Sequence of chain B:
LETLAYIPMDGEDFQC

Sequence of chain A:
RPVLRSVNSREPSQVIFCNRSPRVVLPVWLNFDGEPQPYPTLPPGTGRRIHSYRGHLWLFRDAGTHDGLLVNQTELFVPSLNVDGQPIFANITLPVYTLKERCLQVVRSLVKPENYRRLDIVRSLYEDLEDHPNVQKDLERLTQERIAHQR

The following describes two proteins that form a bound complex.

Contacts between the two chains:
Residue R16 in chain A contacts residue L7 in chain B (closest heavy-atom distance 3.7 Å).
Residue H57 in chain A interacts with residue Y10 in chain B (closest heavy-atom distance 2.8 Å).
Residue G51 in chain A interacts with residue Q19 in chain B (closest heavy-atom distance 3.4 Å).
Residue Y45 in chain A interacts with residue I11 in chain B (closest heavy-atom distance 4.7 Å).
Residue R16 in chain A interacts with residue E5 in chain B (closest heavy-atom distance 2.9 Å).
Residue N14 in chain A interacts with residue E5 in chain B (closest heavy-atom distance 3.1 Å).
Residue F38 in chain A interacts with residue L7 in chain B (closest heavy-atom distance 3.4 Å).
Residue W35 in chain A contacts residue L7 in chain B (closest heavy-atom distance 4.8 Å).
Residue Y59 in chain A interacts with residue L7 in chain B (closest heavy-atom distance 3.7 Å).
Residue G53 in chain A contacts residue F18 in chain B (closest heavy-atom distance 2.7 Å).
Residue R26 in chain A is in contact with residue C20 in chain B (closest heavy-atom distance 2.7 Å).
Residue I56 in chain A interacts with residue I11 in chain B (closest heavy-atom distance 3.8 Å).
Residue R55 in chain A is in contact with residue F18 in chain B (closest heavy-atom distance 4.3 Å).
Residue F38 in chain A interacts with residue T6 in chain B (closest heavy-atom distance 3.5 Å).
Residue T52 in chain A is in contact with residue F18 in chain B (closest heavy-atom distance 3.4 Å).
Residue R16 in chain A contacts residue T6 in chain B (closest heavy-atom distance 4.9 Å).
Residue R55 in chain A is in contact with residue G15 in chain B (closest heavy-atom distance 3.9 Å).
Residue Y45 in chain A contacts residue Y10 in chain B (closest heavy-atom distance 4.4 Å).
Residue H62 in chain A contacts residue L7 in chain B (closest heavy-atom distance 3.1 Å).
Residue C24 in chain A interacts with residue C20 in chain B (closest heavy-atom distance 2.0 Å).
Residue Y59 in chain A contacts residue Y10 in chain B (closest heavy-atom distance 3.6 Å).
Residue N14 in chain A contacts residue L7 in chain B (closest heavy-atom distance 3.2 Å).
Residue R54 in chain A interacts with residue I11 in chain B (closest heavy-atom distance 3.8 Å).
Residue W35 in chain A is in contact with residue A8 in chain B (closest heavy-atom distance 3.7 Å).
Residue N97 in chain A is in contact with residue C20 in chain B (closest heavy-atom distance 5.0 Å).
Residue R55 in chain A interacts with residue D14 in chain B (closest heavy-atom distance 2.7 Å).
Residue N25 in chain A interacts with residue C20 in chain B (closest heavy-atom distance 4.6 Å).
Residue G51 in chain A contacts residue F18 in chain B (closest heavy-atom distance 4.0 Å).
Residue I56 in chain A contacts residue Y10 in chain B (closest heavy-atom distance 3.6 Å).
Residue R54 in chain A contacts residue F18 in chain B (closest heavy-atom distance 3.8 Å).
Residue H57 in chain A interacts with residue P12 in chain B (closest heavy-atom distance 3.6 Å).
Residue T52 in chain A interacts with residue D17 in chain B (closest heavy-atom distance 4.9 Å).
Residue H57 in chain A interacts with residue I11 in chain B (closest heavy-atom distance 4.8 Å).
Residue P49 in chain A is in contact with residue D17 in chain B (closest heavy-atom distance 4.6 Å).
Residue Y45 in chain A is in contact with residue A8 in chain B (closest heavy-atom distance 4.0 Å).
Residue L48 in chain A is in contact with residue D17 in chain B (closest heavy-atom distance 4.6 Å).
Residue T52 in chain A contacts residue Q19 in chain B (closest heavy-atom distance 4.7 Å).
Residue G53 in chain A interacts with residue Q19 in chain B (closest heavy-atom distance 4.5 Å).
Residue G53 in chain A contacts residue E16 in chain B (closest heavy-atom distance 4.5 Å).
Residue R55 in chain A is in contact with residue I11 in chain B (closest heavy-atom distance 4.0 Å).
Residue G51 in chain A is in contact with residue C20 in chain B (closest heavy-atom distance 2.9 Å).
Residue R55 in chain A interacts with residue P12 in chain B (closest heavy-atom distance 3.4 Å).
Residue I56 in chain A is in contact with residue P12 in chain B (closest heavy-atom distance 4.2 Å).
Residue H62 in chain A interacts with residue A8 in chain B (closest heavy-atom distance 4.5 Å).
Residue I22 in chain A interacts with residue F18 in chain B (closest heavy-atom distance 3.8 Å).
Residue N14 in chain A interacts with residue L4 in chain B (closest heavy-atom distance 4.3 Å).
Residue G53 in chain A is in contact with residue C20 in chain B (closest heavy-atom distance 3.6 Å).
Residue Y59 in chain A contacts residue A8 in chain B (closest heavy-atom distance 3.5 Å).
Residue T52 in chain A interacts with residue C20 in chain B (closest heavy-atom distance 3.8 Å).
Residue P46 in chain A interacts with residue I11 in chain B (closest heavy-atom distance 4.2 Å).
Residue N14 in chain A interacts with residue T6 in chain B (closest heavy-atom distance 3.6 Å).
Residue R54 in chain A contacts residue D17 in chain B (closest heavy-atom distance 2.8 Å).
Residue F38 in chain A contacts residue A8 in chain B (closest heavy-atom distance 4.6 Å).
Residue R16 in chain A contacts residue L4 in chain B (closest heavy-atom distance 3.7 Å).
Residue G53 in chain A is in contact with residue D17 in chain B (closest heavy-atom distance 3.5 Å).
Residue H57 in chain A interacts with residue A8 in chain B (closest heavy-atom distance 4.8 Å).